Sequence of chain B:
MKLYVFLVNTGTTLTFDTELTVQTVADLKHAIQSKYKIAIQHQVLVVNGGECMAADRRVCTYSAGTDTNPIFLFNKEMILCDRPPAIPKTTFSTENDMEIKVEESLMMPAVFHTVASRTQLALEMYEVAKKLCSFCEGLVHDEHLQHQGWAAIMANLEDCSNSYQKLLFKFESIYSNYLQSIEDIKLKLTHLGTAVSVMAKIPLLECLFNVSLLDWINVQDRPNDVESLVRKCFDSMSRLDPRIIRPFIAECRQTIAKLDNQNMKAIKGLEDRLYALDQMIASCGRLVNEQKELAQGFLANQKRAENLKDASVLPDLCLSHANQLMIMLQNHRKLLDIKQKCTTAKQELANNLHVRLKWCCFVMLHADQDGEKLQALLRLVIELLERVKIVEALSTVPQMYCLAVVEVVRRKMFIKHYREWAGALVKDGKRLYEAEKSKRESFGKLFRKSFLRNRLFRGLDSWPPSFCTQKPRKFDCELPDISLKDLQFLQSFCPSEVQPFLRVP

Sequence of chain A:
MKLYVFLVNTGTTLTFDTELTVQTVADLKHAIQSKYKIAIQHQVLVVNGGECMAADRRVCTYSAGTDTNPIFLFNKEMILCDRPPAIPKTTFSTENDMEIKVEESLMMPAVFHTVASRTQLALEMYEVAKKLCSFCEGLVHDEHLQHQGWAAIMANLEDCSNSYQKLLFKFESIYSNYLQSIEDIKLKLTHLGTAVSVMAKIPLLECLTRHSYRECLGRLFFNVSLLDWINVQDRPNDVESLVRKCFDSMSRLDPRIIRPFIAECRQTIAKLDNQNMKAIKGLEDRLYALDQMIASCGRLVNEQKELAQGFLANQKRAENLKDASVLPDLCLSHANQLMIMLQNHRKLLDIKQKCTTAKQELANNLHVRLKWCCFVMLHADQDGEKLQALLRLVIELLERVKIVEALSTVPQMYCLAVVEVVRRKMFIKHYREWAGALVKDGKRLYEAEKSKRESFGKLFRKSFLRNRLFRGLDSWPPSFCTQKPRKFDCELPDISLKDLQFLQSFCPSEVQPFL

Residue-level contacts at the interface:
Residue A488 in chain A is in contact with residue F546 in chain B (closest heavy-atom distance 3.1 Å).
Residue L555 in chain A interacts with residue R506 in chain B (closest heavy-atom distance 2.5 Å).
Residue F538 in chain A contacts residue E502 in chain B (closest heavy-atom distance 3.3 Å).
Residue F552 in chain A contacts residue A499 in chain B (closest heavy-atom distance 3.4 Å).
Residue R553 in chain A interacts with residue E573 in chain B (closest heavy-atom distance 3.4 Å).
Residue F552 in chain A contacts residue V500 in chain B (closest heavy-atom distance 3.7 Å).
Residue F542 in chain A interacts with residue A499 in chain B (closest heavy-atom distance 3.7 Å).
Residue D523 in chain A is in contact with residue W516 in chain B (closest heavy-atom distance 3.4 Å).
Residue G554 in chain A interacts with residue L574 in chain B (closest heavy-atom distance 2.9 Å).
Residue R506 in chain A interacts with residue S557 in chain B (closest heavy-atom distance 3.3 Å).
Residue R568 in chain A is in contact with residue W558 in chain B (closest heavy-atom distance 3.7 Å).
Residue Y496 in chain A contacts residue F552 in chain B (closest heavy-atom distance 3.5 Å).
Residue F546 in chain A contacts residue V492 in chain B (closest heavy-atom distance 3.5 Å).
Residue Q315 in chain A is in contact with residue R550 in chain B (closest heavy-atom distance 3.0 Å).
Residue S557 in chain A is in contact with residue D571 in chain B (closest heavy-atom distance 3.3 Å).
Residue F570 in chain A interacts with residue W558 in chain B (closest heavy-atom distance 3.3 Å).
Residue T491 in chain A contacts residue F546 in chain B (closest heavy-atom distance 2.8 Å).
Residue E502 in chain A interacts with residue F538 in chain B (closest heavy-atom distance 3.5 Å).
Residue Y496 in chain A is in contact with residue L551 in chain B (closest heavy-atom distance 3.6 Å).
Residue W516 in chain A is in contact with residue D523 in chain B (closest heavy-atom distance 3.4 Å).
Residue F562 in chain A is in contact with residue P567 in chain B (closest heavy-atom distance 3.6 Å).
Residue D571 in chain A interacts with residue S557 in chain B (closest heavy-atom distance 2.4 Å).
Residue Y513 in chain A is in contact with residue F562 in chain B (closest heavy-atom distance 3.4 Å).
Residue F562 in chain A is in contact with residue C563 in chain B (closest heavy-atom distance 3.7 Å).
Residue R568 in chain A contacts residue P560 in chain B (closest heavy-atom distance 3.6 Å).
Residue C563 in chain A is in contact with residue L520 in chain B (closest heavy-atom distance 3.3 Å).
Residue R506 in chain A is in contact with residue L555 in chain B (closest heavy-atom distance 2.9 Å).
Residue L547 in chain A interacts with residue V492 in chain B (closest heavy-atom distance 3.5 Å).
Residue R506 in chain A is in contact with residue R535 in chain B (closest heavy-atom distance 3.0 Å).
Residue R506 in chain A is in contact with residue F538 in chain B (closest heavy-atom distance 3.7 Å).
Residue P559 in chain A contacts residue F570 in chain B (closest heavy-atom distance 3.6 Å).
Residue F562 in chain A is in contact with residue Y513 in chain B (closest heavy-atom distance 3.5 Å).
Residue S545 in chain A is in contact with residue M495 in chain B (closest heavy-atom distance 3.5 Å).
Residue P560 in chain A is in contact with residue P567 in chain B (closest heavy-atom distance 3.5 Å).
Residue P560 in chain A contacts residue R568 in chain B (closest heavy-atom distance 3.6 Å).
Residue A499 in chain A is in contact with residue F552 in chain B (closest heavy-atom distance 3.2 Å).
Residue E531 in chain A contacts residue R505 in chain B (closest heavy-atom distance 3.5 Å).
Residue L551 in chain A contacts residue W311 in chain B (closest heavy-atom distance 3.7 Å).
Residue E531 in chain A is in contact with residue F509 in chain B (closest heavy-atom distance 3.5 Å).
Residue H211 in chain A is in contact with residue R553 in chain B (closest heavy-atom distance 2.6 Å).
Residue P559 in chain A is in contact with residue R568 in chain B (closest heavy-atom distance 3.6 Å).
Residue W558 in chain A contacts residue F570 in chain B (closest heavy-atom distance 3.4 Å).
Residue F509 in chain A is in contact with residue E531 in chain B (closest heavy-atom distance 3.0 Å).
Residue R553 in chain A interacts with residue L574 in chain B (closest heavy-atom distance 3.5 Å).
Residue P560 in chain A is in contact with residue Y513 in chain B (closest heavy-atom distance 3.3 Å).
Residue F570 in chain A interacts with residue R535 in chain B (closest heavy-atom distance 3.6 Å).
Residue R505 in chain A interacts with residue E531 in chain B (closest heavy-atom distance 2.7 Å).
Residue D571 in chain A interacts with residue R535 in chain B (closest heavy-atom distance 2.4 Å).
Residue H211 in chain A interacts with residue L551 in chain B (closest heavy-atom distance 2.7 Å).
Residue R535 in chain A is in contact with residue D571 in chain B (closest heavy-atom distance 2.4 Å).
Residue W311 in chain A contacts residue R550 in chain B (closest heavy-atom distance 3.5 Å).
Residue F570 in chain A interacts with residue P559 in chain B (closest heavy-atom distance 3.5 Å).
Residue R535 in chain A is in contact with residue F570 in chain B (closest heavy-atom distance 3.6 Å).
Residue R553 in chain A is in contact with residue P575 in chain B (closest heavy-atom distance 3.4 Å).
Residue F538 in chain A is in contact with residue R506 in chain B (closest heavy-atom distance 3.5 Å).
Residue L555 in chain A contacts residue V503 in chain B (closest heavy-atom distance 3.7 Å).
Residue L574 in chain A interacts with residue L555 in chain B (closest heavy-atom distance 3.2 Å).
Residue F546 in chain A interacts with residue I312 in chain B (closest heavy-atom distance 3.7 Å).
Residue L551 in chain A contacts residue C207 in chain B (closest heavy-atom distance 3.4 Å).
Residue Y513 in chain A is in contact with residue P560 in chain B (closest heavy-atom distance 3.0 Å).

The following describes two proteins that form a bound complex.